Sequence of chain A:
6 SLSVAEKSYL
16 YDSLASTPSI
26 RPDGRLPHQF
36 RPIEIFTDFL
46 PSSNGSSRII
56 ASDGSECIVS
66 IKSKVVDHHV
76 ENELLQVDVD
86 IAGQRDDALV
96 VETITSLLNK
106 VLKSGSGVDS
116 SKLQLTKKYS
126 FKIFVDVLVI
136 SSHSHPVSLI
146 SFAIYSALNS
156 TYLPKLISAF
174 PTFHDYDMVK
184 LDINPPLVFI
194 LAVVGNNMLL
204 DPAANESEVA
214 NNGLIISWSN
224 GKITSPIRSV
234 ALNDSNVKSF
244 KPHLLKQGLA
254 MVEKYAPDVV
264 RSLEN

Sequence of chain B:
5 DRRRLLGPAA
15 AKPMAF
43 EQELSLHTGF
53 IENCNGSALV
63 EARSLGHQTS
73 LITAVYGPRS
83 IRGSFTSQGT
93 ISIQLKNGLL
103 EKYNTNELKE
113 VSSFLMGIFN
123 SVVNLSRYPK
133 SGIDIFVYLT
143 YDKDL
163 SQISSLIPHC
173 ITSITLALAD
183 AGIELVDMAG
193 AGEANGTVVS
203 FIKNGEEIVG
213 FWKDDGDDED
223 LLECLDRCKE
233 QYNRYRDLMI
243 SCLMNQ

Contacts between the two chains:
Residue L94 in chain A is in contact with residue S115 in chain B (closest heavy-atom distance 3.7 Å).
Residue A234 in chain A is in contact with residue G119 in chain B (closest heavy-atom distance 3.7 Å).
Residue P245 in chain A is in contact with residue I210 in chain B (closest heavy-atom distance 4.1 Å).
Residue S242 in chain A is in contact with residue K205 in chain B (closest heavy-atom distance 4.1 Å).
Residue S242 in chain A contacts residue I204 in chain B (closest heavy-atom distance 3.5 Å).
Residue L252 in chain A contacts residue L223 in chain B (closest heavy-atom distance 3.7 Å).
Residue F243 in chain A contacts residue I210 in chain B (closest heavy-atom distance 2.7 Å).
Residue P245 in chain A interacts with residue E208 in chain B (closest heavy-atom distance 3.3 Å).
Residue T98 in chain A interacts with residue S115 in chain B (closest heavy-atom distance 3.2 Å).
Residue V240 in chain A interacts with residue N122 in chain B (closest heavy-atom distance 3.8 Å).
Residue S232 in chain A interacts with residue G212 in chain B (closest heavy-atom distance 3.3 Å).
Residue D237 in chain A interacts with residue Q90 in chain B (closest heavy-atom distance 2.9 Å).
Residue L102 in chain A contacts residue E112 in chain B (closest heavy-atom distance 3.6 Å).
Residue S101 in chain A contacts residue E112 in chain B (closest heavy-atom distance 2.9 Å).
Residue D237 in chain A is in contact with residue N122 in chain B (closest heavy-atom distance 4.2 Å).
Residue E97 in chain A is in contact with residue T107 in chain B (closest heavy-atom distance 3.9 Å).
Residue K249 in chain A contacts residue L223 in chain B (closest heavy-atom distance 3.8 Å).
Residue E97 in chain A contacts residue K111 in chain B (closest heavy-atom distance 3.3 Å).
Residue R231 in chain A contacts residue K215 in chain B (closest heavy-atom distance 2.7 Å).
Residue F243 in chain A interacts with residue E209 in chain B (closest heavy-atom distance 3.4 Å).
Residue S101 in chain A contacts residue N108 in chain B (closest heavy-atom distance 3.3 Å).
Residue T98 in chain A contacts residue E112 in chain B (closest heavy-atom distance 4.0 Å).
Residue S242 in chain A interacts with residue E209 in chain B (closest heavy-atom distance 2.3 Å).
Residue K105 in chain A interacts with residue D216 in chain B (closest heavy-atom distance 3.3 Å).
Residue S238 in chain A interacts with residue Q90 in chain B (closest heavy-atom distance 3.3 Å).
Residue V240 in chain A contacts residue S123 in chain B (closest heavy-atom distance 3.2 Å).
Residue R231 in chain A is in contact with residue W214 in chain B (closest heavy-atom distance 3.5 Å).
Residue S232 in chain A contacts residue F116 in chain B (closest heavy-atom distance 3.7 Å).
Residue S228 in chain A interacts with residue K215 in chain B (closest heavy-atom distance 3.9 Å).
Residue I226 in chain A is in contact with residue D220 in chain B (closest heavy-atom distance 3.0 Å).
Residue R231 in chain A is in contact with residue D216 in chain B (closest heavy-atom distance 3.0 Å).
Residue T98 in chain A contacts residue K111 in chain B (closest heavy-atom distance 3.6 Å).
Residue P229 in chain A is in contact with residue K215 in chain B (closest heavy-atom distance 3.4 Å).
Residue V240 in chain A contacts residue G119 in chain B (closest heavy-atom distance 4.0 Å).
Residue S242 in chain A is in contact with residue V211 in chain B (closest heavy-atom distance 3.6 Å).
Residue S242 in chain A is in contact with residue S123 in chain B (closest heavy-atom distance 4.2 Å).
Residue R231 in chain A contacts residue F213 in chain B (closest heavy-atom distance 3.4 Å).
Residue K105 in chain A contacts residue E112 in chain B (closest heavy-atom distance 3.1 Å).
Residue K249 in chain A is in contact with residue L224 in chain B (closest heavy-atom distance 3.8 Å).
Residue I230 in chain A is in contact with residue W214 in chain B (closest heavy-atom distance 3.8 Å).
Residue I230 in chain A contacts residue K215 in chain B (closest heavy-atom distance 2.8 Å).
Residue R231 in chain A interacts with residue E112 in chain B (closest heavy-atom distance 3.1 Å).
Residue S101 in chain A contacts residue E109 in chain B (closest heavy-atom distance 3.4 Å).
Residue T100 in chain A contacts residue N108 in chain B (closest heavy-atom distance 4.3 Å).
Residue L94 in chain A contacts residue M118 in chain B (closest heavy-atom distance 3.7 Å).
Residue K225 in chain A interacts with residue D220 in chain B (closest heavy-atom distance 3.5 Å).
Residue K105 in chain A contacts residue W214 in chain B (closest heavy-atom distance 3.4 Å).
Residue L94 in chain A interacts with residue K111 in chain B (closest heavy-atom distance 3.7 Å).
Residue L248 in chain A interacts with residue F213 in chain B (closest heavy-atom distance 3.6 Å).
Residue D92 in chain A interacts with residue K111 in chain B (closest heavy-atom distance 4.3 Å).
Residue S232 in chain A contacts residue F213 in chain B (closest heavy-atom distance 2.6 Å).
Residue E97 in chain A is in contact with residue N108 in chain B (closest heavy-atom distance 3.3 Å).
Residue K105 in chain A interacts with residue E109 in chain B (closest heavy-atom distance 3.4 Å).
Residue I230 in chain A is in contact with residue F213 in chain B (closest heavy-atom distance 3.6 Å).
Residue S228 in chain A is in contact with residue D216 in chain B (closest heavy-atom distance 3.9 Å).
Residue S242 in chain A contacts residue I210 in chain B (closest heavy-atom distance 3.5 Å).
Residue D237 in chain A contacts residue L127 in chain B (closest heavy-atom distance 3.5 Å).
Residue K241 in chain A contacts residue S123 in chain B (closest heavy-atom distance 3.7 Å).
Residue K244 in chain A contacts residue E209 in chain B (closest heavy-atom distance 4.2 Å).
Residue S228 in chain A interacts with residue D217 in chain B (closest heavy-atom distance 3.2 Å).

The following describes two proteins that form a bound complex.